These two protein chains interact to form a complex.

Sequence of protein 1:
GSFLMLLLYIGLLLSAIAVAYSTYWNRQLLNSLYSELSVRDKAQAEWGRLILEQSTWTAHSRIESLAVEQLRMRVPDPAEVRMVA

Residue-level contacts at the interface:
Residue Q91 in protein 2 is in contact with residue M94 in protein 1 (closest heavy-atom distance 3.5 Å).
Residue E47 in protein 2 interacts with residue R51 in protein 1 (closest heavy-atom distance 3.1 Å).
Residue V83 in protein 2 interacts with residue R85 in protein 1 (closest heavy-atom distance 2.5 Å).
Residue L51 in protein 2 contacts residue A54 in protein 1 (closest heavy-atom distance 3.6 Å).
Residue R75 in protein 2 is in contact with residue Q65 in protein 1 (closest heavy-atom distance 3.0 Å).
Residue N48 in protein 2 interacts with residue E47 in protein 1 (closest heavy-atom distance 3.6 Å).
Residue D28 in protein 2 is in contact with residue N37 in protein 1 (closest heavy-atom distance 2.3 Å).
Residue V83 in protein 2 contacts residue M84 in protein 1 (closest heavy-atom distance 3.2 Å).
Residue L20 in protein 2 contacts residue S26 in protein 1 (closest heavy-atom distance 3.3 Å).
Residue L17 in protein 2 contacts residue L23 in protein 1 (closest heavy-atom distance 3.6 Å).
Residue A93 in protein 2 interacts with residue A96 in protein 1 (closest heavy-atom distance 3.4 Å).
Residue Q91 in protein 2 interacts with residue V95 in protein 1 (closest heavy-atom distance 2.8 Å).
Residue L13 in protein 2 is in contact with residue L23 in protein 1 (closest heavy-atom distance 3.6 Å).
Residue H45 in protein 2 contacts residue E47 in protein 1 (closest heavy-atom distance 3.2 Å).
Residue E79 in protein 2 is in contact with residue H71 in protein 1 (closest heavy-atom distance 2.6 Å).
Residue N48 in protein 2 is in contact with residue R51 in protein 1 (closest heavy-atom distance 3.1 Å).
Residue E73 in protein 2 is in contact with residue M84 in protein 1 (closest heavy-atom distance 3.3 Å).
Residue L58 in protein 2 contacts residue W58 in protein 1 (closest heavy-atom distance 3.4 Å).
Residue I41 in protein 2 contacts residue E47 in protein 1 (closest heavy-atom distance 2.9 Å).
Residue K84 in protein 2 contacts residue L82 in protein 1 (closest heavy-atom distance 3.6 Å).
Residue L13 in protein 2 contacts residue L19 in protein 1 (closest heavy-atom distance 3.6 Å).
Residue V34 in protein 2 contacts residue N37 in protein 1 (closest heavy-atom distance 3.1 Å).
Residue T69 in protein 2 interacts with residue L77 in protein 1 (closest heavy-atom distance 3.6 Å).
Residue Y90 in protein 2 is in contact with residue R93 in protein 1 (closest heavy-atom distance 3.4 Å).
Residue R75 in protein 2 is in contact with residue I74 in protein 1 (closest heavy-atom distance 3.5 Å).
Residue L92 in protein 2 contacts residue V95 in protein 1 (closest heavy-atom distance 3.3 Å).
Residue Q44 in protein 2 is in contact with residue E47 in protein 1 (closest heavy-atom distance 3.2 Å).
Residue N55 in protein 2 interacts with residue A54 in protein 1 (closest heavy-atom distance 3.2 Å).
Residue A93 in protein 2 is in contact with residue V95 in protein 1 (closest heavy-atom distance 3.0 Å).
Residue G29 in protein 2 contacts residue N37 in protein 1 (closest heavy-atom distance 3.3 Å).
Residue R77 in protein 2 interacts with residue M84 in protein 1 (closest heavy-atom distance 3.5 Å).
Residue D85 in protein 2 is in contact with residue R83 in protein 1 (closest heavy-atom distance 2.8 Å).
Residue E73 in protein 2 interacts with residue L82 in protein 1 (closest heavy-atom distance 3.2 Å).
Residue F10 in protein 2 interacts with residue M16 in protein 1 (closest heavy-atom distance 3.5 Å).
Residue R75 in protein 2 contacts residue T69 in protein 1 (closest heavy-atom distance 2.5 Å).
Residue L80 in protein 2 contacts residue E75 in protein 1 (closest heavy-atom distance 3.3 Å).
Residue L20 in protein 2 interacts with residue A27 in protein 1 (closest heavy-atom distance 3.6 Å).
Residue L24 in protein 2 interacts with residue V30 in protein 1 (closest heavy-atom distance 3.6 Å).
Residue K84 in protein 2 interacts with residue R85 in protein 1 (closest heavy-atom distance 3.5 Å).
Residue L58 in protein 2 interacts with residue Q65 in protein 1 (closest heavy-atom distance 3.1 Å).
Residue Q33 in protein 2 is in contact with residue N37 in protein 1 (closest heavy-atom distance 3.6 Å).
Residue E59 in protein 2 interacts with residue L61 in protein 1 (closest heavy-atom distance 3.6 Å).
Residue I41 in protein 2 is in contact with residue L40 in protein 1 (closest heavy-atom distance 3.3 Å).
Residue L80 in protein 2 contacts residue H71 in protein 1 (closest heavy-atom distance 3.5 Å).
Residue L51 in protein 2 is in contact with residue Q55 in protein 1 (closest heavy-atom distance 3.5 Å).
Residue S30 in protein 2 contacts residue N37 in protein 1 (closest heavy-atom distance 3.5 Å).
Residue I14 in protein 2 interacts with residue L19 in protein 1 (closest heavy-atom distance 3.5 Å).
Residue N55 in protein 2 is in contact with residue W58 in protein 1 (closest heavy-atom distance 3.6 Å).
Residue A76 in protein 2 is in contact with residue I74 in protein 1 (closest heavy-atom distance 3.4 Å).
Residue Q44 in protein 2 interacts with residue R51 in protein 1 (closest heavy-atom distance 3.6 Å).
Residue Q91 in protein 2 interacts with residue R93 in protein 1 (closest heavy-atom distance 2.9 Å).
Residue G81 in protein 2 is in contact with residue P87 in protein 1 (closest heavy-atom distance 3.5 Å).
Residue L89 in protein 2 interacts with residue P87 in protein 1 (closest heavy-atom distance 3.6 Å).
Residue L31 in protein 2 interacts with residue S33 in protein 1 (closest heavy-atom distance 3.6 Å).
Residue R54 in protein 2 interacts with residue W58 in protein 1 (closest heavy-atom distance 2.9 Å).
Residue V34 in protein 2 contacts residue W36 in protein 1 (closest heavy-atom distance 3.6 Å).
Residue G29 in protein 2 is in contact with residue S33 in protein 1 (closest heavy-atom distance 2.7 Å).
Residue L58 in protein 2 contacts residue L61 in protein 1 (closest heavy-atom distance 3.6 Å).
Residue K66 in protein 2 interacts with residue W68 in protein 1 (closest heavy-atom distance 3.5 Å).
Residue L89 in protein 2 interacts with residue R93 in protein 1 (closest heavy-atom distance 3.0 Å).

Sequence of protein 2:
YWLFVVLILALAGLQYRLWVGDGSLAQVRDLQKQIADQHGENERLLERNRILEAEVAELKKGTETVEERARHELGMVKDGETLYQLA